Residue-level contacts at the interface:
Residue E3 in chain A interacts with residue V24 in chain B (closest heavy-atom distance 3.9 Å).
Residue F5 in chain A contacts residue A26 in chain B (closest heavy-atom distance 1.0 Å).
Residue E3 in chain A contacts residue R25 in chain B (closest heavy-atom distance 4.3 Å).
Residue E3 in chain A contacts residue G23 in chain B (closest heavy-atom distance 4.8 Å).
Residue S4 in chain A interacts with residue V24 in chain B (closest heavy-atom distance 4.7 Å).
Residue F5 in chain A is in contact with residue V24 in chain B (closest heavy-atom distance 2.4 Å).
Residue F5 in chain A contacts residue G23 in chain B (closest heavy-atom distance 4.3 Å).
Residue F5 in chain A is in contact with residue R25 in chain B (closest heavy-atom distance 0.2 Å).
Residue E3 in chain A interacts with residue A26 in chain B (closest heavy-atom distance 4.4 Å).
Residue F5 in chain A interacts with residue I27 in chain B (closest heavy-atom distance 4.6 Å).

Sequence of chain A:
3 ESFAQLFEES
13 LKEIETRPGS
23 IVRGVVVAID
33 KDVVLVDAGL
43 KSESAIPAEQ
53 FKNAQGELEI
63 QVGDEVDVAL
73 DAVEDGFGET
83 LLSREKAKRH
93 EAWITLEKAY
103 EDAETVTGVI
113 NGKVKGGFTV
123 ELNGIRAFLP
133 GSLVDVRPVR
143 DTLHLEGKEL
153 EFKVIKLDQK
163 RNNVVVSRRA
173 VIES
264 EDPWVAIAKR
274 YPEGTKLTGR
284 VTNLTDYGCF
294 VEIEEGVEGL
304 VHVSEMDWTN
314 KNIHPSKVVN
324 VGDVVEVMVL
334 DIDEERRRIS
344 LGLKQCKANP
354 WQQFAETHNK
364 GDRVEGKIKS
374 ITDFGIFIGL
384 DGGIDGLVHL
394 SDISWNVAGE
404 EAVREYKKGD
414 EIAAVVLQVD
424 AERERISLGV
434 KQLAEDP

Sequence of chain B:
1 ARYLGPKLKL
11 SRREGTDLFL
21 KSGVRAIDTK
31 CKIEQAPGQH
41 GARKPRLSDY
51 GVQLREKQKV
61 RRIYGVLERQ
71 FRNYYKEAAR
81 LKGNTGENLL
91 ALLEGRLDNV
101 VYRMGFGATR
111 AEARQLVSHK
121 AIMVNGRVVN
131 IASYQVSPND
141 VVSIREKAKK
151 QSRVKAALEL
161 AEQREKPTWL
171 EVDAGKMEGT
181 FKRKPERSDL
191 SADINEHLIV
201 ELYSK

These two protein chains interact to form a complex.